Sequence of protein 2:
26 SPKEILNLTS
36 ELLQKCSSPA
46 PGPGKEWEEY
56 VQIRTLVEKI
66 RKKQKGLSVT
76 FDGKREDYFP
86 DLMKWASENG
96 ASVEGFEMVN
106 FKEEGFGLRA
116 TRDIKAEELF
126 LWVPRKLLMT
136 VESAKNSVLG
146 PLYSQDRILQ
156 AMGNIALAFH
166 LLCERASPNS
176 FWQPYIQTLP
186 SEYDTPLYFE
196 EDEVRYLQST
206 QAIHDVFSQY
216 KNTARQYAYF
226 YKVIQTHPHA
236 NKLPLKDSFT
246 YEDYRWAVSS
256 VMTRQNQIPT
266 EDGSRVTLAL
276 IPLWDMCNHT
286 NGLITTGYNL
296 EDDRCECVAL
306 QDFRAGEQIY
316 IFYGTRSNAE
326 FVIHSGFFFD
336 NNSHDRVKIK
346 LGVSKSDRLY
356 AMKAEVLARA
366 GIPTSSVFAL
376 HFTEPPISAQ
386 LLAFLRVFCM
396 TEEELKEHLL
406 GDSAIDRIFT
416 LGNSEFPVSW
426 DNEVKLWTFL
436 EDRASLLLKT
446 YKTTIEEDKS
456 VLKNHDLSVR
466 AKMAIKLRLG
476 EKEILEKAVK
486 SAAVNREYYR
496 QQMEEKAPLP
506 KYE

Contacts between the two chains:
Residue M157 in protein 2 is in contact with residue D16 in protein 1 (closest heavy-atom distance 3.6 Å).
Residue Y318 in protein 2 contacts residue E7 in protein 1 (closest heavy-atom distance 3.2 Å).
Residue N217 in protein 2 interacts with residue W14 in protein 1 (closest heavy-atom distance 3.8 Å).
Residue D280 in protein 2 interacts with residue K8 in protein 1 (closest heavy-atom distance 2.9 Å).
Residue T291 in protein 2 interacts with residue I6 in protein 1 (closest heavy-atom distance 2.8 Å).
Residue Q262 in protein 2 is in contact with residue I10 in protein 1 (closest heavy-atom distance 3.7 Å).
Residue M157 in protein 2 is in contact with residue W14 in protein 1 (closest heavy-atom distance 3.6 Å).
Residue R321 in protein 2 interacts with residue V11 in protein 1 (closest heavy-atom distance 3.6 Å).
Residue G292 in protein 2 contacts residue Y4 in protein 1 (closest heavy-atom distance 3.2 Å).
Residue Q260 in protein 2 interacts with residue K8 in protein 1 (closest heavy-atom distance 4.0 Å).
Residue R321 in protein 2 is in contact with residue G9 in protein 1 (closest heavy-atom distance 3.2 Å).
Residue M257 in protein 2 interacts with residue W14 in protein 1 (closest heavy-atom distance 3.9 Å).
Residue N261 in protein 2 contacts residue I6 in protein 1 (closest heavy-atom distance 3.7 Å).
Residue Q260 in protein 2 contacts residue E7 in protein 1 (closest heavy-atom distance 4.0 Å).
Residue Q221 in protein 2 contacts residue D16 in protein 1 (closest heavy-atom distance 2.9 Å).
Residue S42 in protein 2 interacts with residue M17 in protein 1 (closest heavy-atom distance 3.4 Å).
Residue C282 in protein 2 contacts residue K8 in protein 1 (closest heavy-atom distance 3.5 Å).
Residue I289 in protein 2 contacts residue I6 in protein 1 (closest heavy-atom distance 3.7 Å).
Residue W279 in protein 2 contacts residue I6 in protein 1 (closest heavy-atom distance 3.9 Å).
Residue R259 in protein 2 is in contact with residue K8 in protein 1 (closest heavy-atom distance 4.0 Å).
Residue Q260 in protein 2 contacts residue G9 in protein 1 (closest heavy-atom distance 2.8 Å).
Residue R220 in protein 2 interacts with residue M17 in protein 1 (closest heavy-atom distance 3.6 Å).
Residue Q260 in protein 2 is in contact with residue W14 in protein 1 (closest heavy-atom distance 4.0 Å).
Residue N261 in protein 2 interacts with residue E7 in protein 1 (closest heavy-atom distance 3.6 Å).
Residue N217 in protein 2 is in contact with residue D15 in protein 1 (closest heavy-atom distance 3.8 Å).
Residue W279 in protein 2 contacts residue K8 in protein 1 (closest heavy-atom distance 3.5 Å).
Residue T291 in protein 2 is in contact with residue P5 in protein 1 (closest heavy-atom distance 3.5 Å).
Residue Q221 in protein 2 contacts residue W14 in protein 1 (closest heavy-atom distance 2.8 Å).
Residue T258 in protein 2 interacts with residue K8 in protein 1 (closest heavy-atom distance 3.6 Å).
Residue Q262 in protein 2 is in contact with residue I6 in protein 1 (closest heavy-atom distance 3.9 Å).
Residue N261 in protein 2 contacts residue G9 in protein 1 (closest heavy-atom distance 3.8 Å).
Residue R321 in protein 2 interacts with residue K8 in protein 1 (closest heavy-atom distance 2.8 Å).
Residue Q260 in protein 2 contacts residue I10 in protein 1 (closest heavy-atom distance 3.4 Å).
Residue M257 in protein 2 interacts with residue G9 in protein 1 (closest heavy-atom distance 4.0 Å).
Residue N159 in protein 2 is in contact with residue N13 in protein 1 (closest heavy-atom distance 3.1 Å).
Residue G292 in protein 2 is in contact with residue I6 in protein 1 (closest heavy-atom distance 3.6 Å).
Residue I160 in protein 2 is in contact with residue W14 in protein 1 (closest heavy-atom distance 3.8 Å).
Residue M157 in protein 2 interacts with residue N13 in protein 1 (closest heavy-atom distance 3.4 Å).
Residue I289 in protein 2 is in contact with residue L2 in protein 1 (closest heavy-atom distance 3.6 Å).
Residue N261 in protein 2 is in contact with residue K8 in protein 1 (closest heavy-atom distance 3.3 Å).
Residue V253 in protein 2 is in contact with residue W14 in protein 1 (closest heavy-atom distance 3.7 Å).
Residue R220 in protein 2 interacts with residue D16 in protein 1 (closest heavy-atom distance 2.7 Å).
Residue L295 in protein 2 interacts with residue Y4 in protein 1 (closest heavy-atom distance 3.4 Å).
Residue V256 in protein 2 contacts residue W14 in protein 1 (closest heavy-atom distance 3.9 Å).
Residue P264 in protein 2 interacts with residue Y4 in protein 1 (closest heavy-atom distance 3.9 Å).
Residue H329 in protein 2 contacts residue T12 in protein 1 (closest heavy-atom distance 4.0 Å).
Residue Y318 in protein 2 contacts residue K8 in protein 1 (closest heavy-atom distance 3.1 Å).
Residue Y293 in protein 2 contacts residue I6 in protein 1 (closest heavy-atom distance 3.9 Å).
Residue M157 in protein 2 interacts with residue K19 in protein 1 (closest heavy-atom distance 3.7 Å).
Residue Q260 in protein 2 interacts with residue T12 in protein 1 (closest heavy-atom distance 3.0 Å).
Residue N159 in protein 2 interacts with residue W14 in protein 1 (closest heavy-atom distance 3.2 Å).
Residue N159 in protein 2 interacts with residue T12 in protein 1 (closest heavy-atom distance 2.9 Å).
Residue Y293 in protein 2 interacts with residue Y4 in protein 1 (closest heavy-atom distance 3.0 Å).
Residue H329 in protein 2 contacts residue V11 in protein 1 (closest heavy-atom distance 3.8 Å).
Residue R321 in protein 2 contacts residue I10 in protein 1 (closest heavy-atom distance 3.9 Å).
Residue A156 in protein 2 is in contact with residue K19 in protein 1 (closest heavy-atom distance 4.0 Å).
Residue R220 in protein 2 contacts residue D15 in protein 1 (closest heavy-atom distance 3.5 Å).
Residue I263 in protein 2 is in contact with residue I6 in protein 1 (closest heavy-atom distance 4.0 Å).
Residue R321 in protein 2 is in contact with residue E7 in protein 1 (closest heavy-atom distance 2.9 Å).
Residue T291 in protein 2 interacts with residue L2 in protein 1 (closest heavy-atom distance 3.9 Å).

Sequence of protein 1:
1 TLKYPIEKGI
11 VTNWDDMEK

These two protein chains interact to form a complex.